Sequence of chain A:
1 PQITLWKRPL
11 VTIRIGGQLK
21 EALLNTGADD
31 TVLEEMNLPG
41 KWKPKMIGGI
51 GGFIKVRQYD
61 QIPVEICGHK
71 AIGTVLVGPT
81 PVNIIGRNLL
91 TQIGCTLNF

Sequence of chain B:
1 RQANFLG

The following describes two proteins that form a bound complex.

Contacts between the two chains:
Residue T80 in chain A contacts residue F5 in chain B (closest heavy-atom distance 4.6 Å).
Residue D29 in chain A contacts residue Q2 in chain B (closest heavy-atom distance 2.9 Å).
Residue I50 in chain A interacts with residue F5 in chain B (closest heavy-atom distance 4.6 Å).
Residue G27 in chain A contacts residue Q2 in chain B (closest heavy-atom distance 3.5 Å).
Residue D30 in chain A contacts residue R1 in chain B (closest heavy-atom distance 3.0 Å).
Residue I84 in chain A contacts residue F5 in chain B (closest heavy-atom distance 4.1 Å).
Residue G27 in chain A is in contact with residue F5 in chain B (closest heavy-atom distance 4.9 Å).
Residue P81 in chain A is in contact with residue F5 in chain B (closest heavy-atom distance 3.6 Å).
Residue D29 in chain A contacts residue A3 in chain B (closest heavy-atom distance 4.7 Å).
Residue I50 in chain A interacts with residue L6 in chain B (closest heavy-atom distance 4.6 Å).
Residue G48 in chain A is in contact with residue Q2 in chain B (closest heavy-atom distance 3.5 Å).
Residue G48 in chain A interacts with residue A3 in chain B (closest heavy-atom distance 2.9 Å).
Residue N25 in chain A contacts residue F5 in chain B (closest heavy-atom distance 3.0 Å).
Residue N25 in chain A contacts residue A3 in chain B (closest heavy-atom distance 5.0 Å).
Residue G49 in chain A contacts residue N4 in chain B (closest heavy-atom distance 3.9 Å).
Residue D29 in chain A contacts residue R1 in chain B (closest heavy-atom distance 2.9 Å).
Residue V82 in chain A contacts residue F5 in chain B (closest heavy-atom distance 3.4 Å).
Residue M46 in chain A is in contact with residue R1 in chain B (closest heavy-atom distance 4.8 Å).
Residue G48 in chain A contacts residue N4 in chain B (closest heavy-atom distance 4.3 Å).
Residue L23 in chain A is in contact with residue F5 in chain B (closest heavy-atom distance 4.1 Å).
Residue I50 in chain A is in contact with residue N4 in chain B (closest heavy-atom distance 3.5 Å).
Residue A28 in chain A is in contact with residue Q2 in chain B (closest heavy-atom distance 3.5 Å).
Residue D30 in chain A is in contact with residue Q2 in chain B (closest heavy-atom distance 4.2 Å).
Residue A28 in chain A is in contact with residue N4 in chain B (closest heavy-atom distance 4.3 Å).
Residue G27 in chain A is in contact with residue A3 in chain B (closest heavy-atom distance 4.2 Å).
Residue K45 in chain A interacts with residue R1 in chain B (closest heavy-atom distance 4.5 Å).
Residue I47 in chain A contacts residue A3 in chain B (closest heavy-atom distance 4.5 Å).
Residue N25 in chain A is in contact with residue N4 in chain B (closest heavy-atom distance 5.0 Å).
Residue I47 in chain A contacts residue R1 in chain B (closest heavy-atom distance 3.4 Å).
Residue G48 in chain A contacts residue R1 in chain B (closest heavy-atom distance 4.2 Å).
Residue G49 in chain A contacts residue A3 in chain B (closest heavy-atom distance 3.8 Å).
Residue G27 in chain A is in contact with residue N4 in chain B (closest heavy-atom distance 3.2 Å).
Residue R8 in chain A is in contact with residue G7 in chain B (closest heavy-atom distance 4.0 Å).
Residue A28 in chain A contacts residue A3 in chain B (closest heavy-atom distance 3.8 Å).